The following describes two proteins that form a bound complex.

Residue-level contacts at the interface:
Residue F267 in the second protein contacts residue H19 in the first protein (closest heavy-atom distance 3.6 Å).
Residue C269 in the second protein interacts with residue I23 in the first protein (closest heavy-atom distance 3.7 Å).
Residue I272 in the second protein interacts with residue F13 in the first protein (closest heavy-atom distance 4.2 Å).
Residue V273 in the second protein interacts with residue R24 in the first protein (closest heavy-atom distance 3.7 Å).
Residue E266 in the second protein interacts with residue P18 in the first protein (closest heavy-atom distance 4.1 Å).
Residue L271 in the second protein is in contact with residue I23 in the first protein (closest heavy-atom distance 3.3 Å).
Residue P270 in the second protein contacts residue V21 in the first protein (closest heavy-atom distance 3.3 Å).
Residue L271 in the second protein contacts residue R24 in the first protein (closest heavy-atom distance 3.4 Å).
Residue I272 in the second protein is in contact with residue A22 in the first protein (closest heavy-atom distance 3.7 Å).
Residue V268 in the second protein interacts with residue V21 in the first protein (closest heavy-atom distance 4.7 Å).
Residue E266 in the second protein is in contact with residue T17 in the first protein (closest heavy-atom distance 3.4 Å).
Residue E266 in the second protein is in contact with residue H19 in the first protein (closest heavy-atom distance 3.1 Å).
Residue V274 in the second protein interacts with residue A25 in the first protein (closest heavy-atom distance 4.9 Å).
Residue P270 in the second protein interacts with residue A22 in the first protein (closest heavy-atom distance 4.2 Å).
Residue V273 in the second protein interacts with residue A25 in the first protein (closest heavy-atom distance 4.5 Å).
Residue C269 in the second protein is in contact with residue A22 in the first protein (closest heavy-atom distance 4.6 Å).
Residue E266 in the second protein contacts residue S20 in the first protein (closest heavy-atom distance 3.6 Å).
Residue C269 in the second protein interacts with residue V21 in the first protein (closest heavy-atom distance 3.2 Å).
Residue I272 in the second protein is in contact with residue R24 in the first protein (closest heavy-atom distance 2.8 Å).
Residue V274 in the second protein is in contact with residue R24 in the first protein (closest heavy-atom distance 3.7 Å).
Residue I272 in the second protein contacts residue I23 in the first protein (closest heavy-atom distance 2.9 Å).
Residue P270 in the second protein contacts residue I23 in the first protein (closest heavy-atom distance 3.4 Å).
Residue L271 in the second protein contacts residue A25 in the first protein (closest heavy-atom distance 4.4 Å).
Residue I272 in the second protein is in contact with residue A25 in the first protein (closest heavy-atom distance 4.1 Å).

Sequence of the second protein:
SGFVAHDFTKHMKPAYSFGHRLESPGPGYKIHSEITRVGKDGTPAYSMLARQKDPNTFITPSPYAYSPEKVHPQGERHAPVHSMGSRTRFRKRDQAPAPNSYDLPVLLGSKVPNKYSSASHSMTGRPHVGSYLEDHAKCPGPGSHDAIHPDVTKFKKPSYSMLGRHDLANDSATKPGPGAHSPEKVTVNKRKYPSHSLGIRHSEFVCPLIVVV

Sequence of the first protein:
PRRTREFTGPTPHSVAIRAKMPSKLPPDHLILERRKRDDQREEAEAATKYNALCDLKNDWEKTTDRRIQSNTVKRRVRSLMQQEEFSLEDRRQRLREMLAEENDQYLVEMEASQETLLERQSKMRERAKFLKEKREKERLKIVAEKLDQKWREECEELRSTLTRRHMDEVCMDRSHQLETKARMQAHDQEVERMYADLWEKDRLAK